The following describes two proteins that form a bound complex.

Sequence of the second protein:
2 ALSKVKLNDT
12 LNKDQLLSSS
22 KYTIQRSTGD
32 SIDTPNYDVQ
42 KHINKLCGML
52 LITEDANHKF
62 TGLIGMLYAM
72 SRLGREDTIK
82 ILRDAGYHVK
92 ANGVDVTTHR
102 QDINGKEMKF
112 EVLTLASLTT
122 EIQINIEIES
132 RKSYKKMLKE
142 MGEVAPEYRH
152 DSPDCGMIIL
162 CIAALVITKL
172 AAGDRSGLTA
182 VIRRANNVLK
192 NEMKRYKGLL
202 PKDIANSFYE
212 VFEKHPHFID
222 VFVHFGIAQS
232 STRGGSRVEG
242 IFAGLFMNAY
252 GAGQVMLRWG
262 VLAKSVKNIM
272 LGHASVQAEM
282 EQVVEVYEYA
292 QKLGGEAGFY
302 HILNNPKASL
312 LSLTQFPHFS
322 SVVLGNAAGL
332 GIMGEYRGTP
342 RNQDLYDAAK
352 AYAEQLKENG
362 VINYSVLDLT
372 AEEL

Sequence of the first protein:
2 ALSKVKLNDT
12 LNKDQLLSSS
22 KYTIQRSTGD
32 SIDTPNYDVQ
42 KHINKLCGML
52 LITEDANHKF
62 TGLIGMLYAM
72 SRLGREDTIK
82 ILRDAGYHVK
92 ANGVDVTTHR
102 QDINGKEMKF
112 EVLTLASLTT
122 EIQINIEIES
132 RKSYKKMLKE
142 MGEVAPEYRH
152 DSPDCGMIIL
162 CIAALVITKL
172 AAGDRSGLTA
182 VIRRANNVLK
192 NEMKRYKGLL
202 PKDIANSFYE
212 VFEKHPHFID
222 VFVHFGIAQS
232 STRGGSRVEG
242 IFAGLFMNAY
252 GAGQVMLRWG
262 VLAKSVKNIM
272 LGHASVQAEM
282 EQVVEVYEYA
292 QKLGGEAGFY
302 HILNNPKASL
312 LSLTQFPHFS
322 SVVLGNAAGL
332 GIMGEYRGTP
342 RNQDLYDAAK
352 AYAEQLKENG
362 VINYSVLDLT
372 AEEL

Contacts between the two chains:
Residue N364 in the first protein contacts residue T371 in the second protein (closest heavy-atom distance 3.6 Å).
Residue A279 in the first protein is in contact with residue S266 in the second protein (closest heavy-atom distance 3.4 Å).
Residue T24 in the first protein contacts residue L74 in the second protein (closest heavy-atom distance 3.5 Å).
Residue Q26 in the first protein interacts with residue Y38 in the second protein (closest heavy-atom distance 3.0 Å).
Residue D85 in the first protein is in contact with residue R234 in the second protein (closest heavy-atom distance 3.5 Å).
Residue Q16 in the first protein contacts residue G296 in the second protein (closest heavy-atom distance 2.8 Å).
Residue K22 in the first protein contacts residue H225 in the second protein (closest heavy-atom distance 3.5 Å).
Residue N13 in the first protein is in contact with residue G295 in the second protein (closest heavy-atom distance 3.5 Å).
Residue H225 in the first protein interacts with residue R234 in the second protein (closest heavy-atom distance 3.3 Å).
Residue K268 in the first protein is in contact with residue L368 in the second protein (closest heavy-atom distance 3.4 Å).
Residue T24 in the first protein is in contact with residue D78 in the second protein (closest heavy-atom distance 3.2 Å).
Residue R27 in the first protein interacts with residue T233 in the second protein (closest heavy-atom distance 2.7 Å).
Residue Q283 in the first protein interacts with residue S266 in the second protein (closest heavy-atom distance 3.6 Å).
Residue D31 in the first protein interacts with residue K42 in the second protein (closest heavy-atom distance 2.9 Å).
Residue D10 in the first protein is in contact with residue Y251 in the second protein (closest heavy-atom distance 3.5 Å).
Residue A86 in the first protein interacts with residue T233 in the second protein (closest heavy-atom distance 3.5 Å).
Residue L18 in the first protein is in contact with residue S232 in the second protein (closest heavy-atom distance 3.0 Å).
Residue K268 in the first protein is in contact with residue D369 in the second protein (closest heavy-atom distance 2.8 Å).
Residue V6 in the first protein is in contact with residue Y288 in the second protein (closest heavy-atom distance 3.5 Å).
Residue G30 in the first protein interacts with residue K42 in the second protein (closest heavy-atom distance 2.7 Å).
Residue Y23 in the first protein interacts with residue H225 in the second protein (closest heavy-atom distance 3.5 Å).
Residue D10 in the first protein is in contact with residue R259 in the second protein (closest heavy-atom distance 2.9 Å).
Residue N13 in the first protein is in contact with residue Y251 in the second protein (closest heavy-atom distance 3.2 Å).
Residue Q26 in the first protein interacts with residue R73 in the second protein (closest heavy-atom distance 3.0 Å).
Residue I270 in the first protein is in contact with residue I363 in the second protein (closest heavy-atom distance 3.5 Å).
Residue R27 in the first protein contacts residue G235 in the second protein (closest heavy-atom distance 2.8 Å).
Residue K5 in the first protein is in contact with residue Q292 in the second protein (closest heavy-atom distance 3.4 Å).
Residue H274 in the first protein contacts residue G361 in the second protein (closest heavy-atom distance 3.6 Å).
Residue D221 in the first protein contacts residue R234 in the second protein (closest heavy-atom distance 2.9 Å).
Residue R27 in the first protein is in contact with residue R73 in the second protein (closest heavy-atom distance 3.6 Å).
Residue N305 in the first protein is in contact with residue G236 in the second protein (closest heavy-atom distance 3.0 Å).
Residue Y23 in the first protein is in contact with residue I82 in the second protein (closest heavy-atom distance 3.6 Å).
Residue P307 in the first protein contacts residue T233 in the second protein (closest heavy-atom distance 3.3 Å).
Residue R27 in the first protein interacts with residue E240 in the second protein (closest heavy-atom distance 3.1 Å).
Residue K7 in the first protein contacts residue Y288 in the second protein (closest heavy-atom distance 3.5 Å).
Residue N305 in the first protein contacts residue S237 in the second protein (closest heavy-atom distance 3.5 Å).
Residue P307 in the first protein contacts residue A244 in the second protein (closest heavy-atom distance 3.6 Å).
Residue Y23 in the first protein interacts with residue D78 in the second protein (closest heavy-atom distance 3.5 Å).
Residue L18 in the first protein contacts residue S231 in the second protein (closest heavy-atom distance 3.5 Å).
Residue A2 in the first protein contacts residue V285 in the second protein (closest heavy-atom distance 3.5 Å).
Residue E282 in the first protein is in contact with residue K265 in the second protein (closest heavy-atom distance 2.8 Å).
Residue Y23 in the first protein interacts with residue D85 in the second protein (closest heavy-atom distance 2.8 Å).
Residue K5 in the first protein contacts residue E289 in the second protein (closest heavy-atom distance 3.4 Å).
Residue G273 in the first protein contacts residue N364 in the second protein (closest heavy-atom distance 3.1 Å).
Residue P307 in the first protein is in contact with residue S231 in the second protein (closest heavy-atom distance 3.2 Å).
Residue I25 in the first protein interacts with residue R73 in the second protein (closest heavy-atom distance 3.4 Å).
Residue N306 in the first protein interacts with residue R234 in the second protein (closest heavy-atom distance 2.8 Å).
Residue L3 in the first protein is in contact with residue K265 in the second protein (closest heavy-atom distance 3.4 Å).
Residue A86 in the first protein contacts residue R234 in the second protein (closest heavy-atom distance 3.5 Å).
Residue S28 in the first protein is in contact with residue Q41 in the second protein (closest heavy-atom distance 3.3 Å).
Residue E282 in the first protein interacts with residue S266 in the second protein (closest heavy-atom distance 3.6 Å).
Residue V6 in the first protein interacts with residue K265 in the second protein (closest heavy-atom distance 3.1 Å).
Residue N269 in the first protein contacts residue L368 in the second protein (closest heavy-atom distance 3.5 Å).
Residue I82 in the first protein contacts residue R234 in the second protein (closest heavy-atom distance 2.8 Å).
Residue L17 in the first protein interacts with residue G296 in the second protein (closest heavy-atom distance 3.3 Å).
Residue K7 in the first protein interacts with residue Q292 in the second protein (closest heavy-atom distance 3.0 Å).
Residue Q16 in the first protein is in contact with residue G295 in the second protein (closest heavy-atom distance 3.4 Å).
Residue Q26 in the first protein is in contact with residue Q41 in the second protein (closest heavy-atom distance 3.0 Å).
Residue S21 in the first protein contacts residue S232 in the second protein (closest heavy-atom distance 3.3 Å).
Residue N13 in the first protein is in contact with residue G296 in the second protein (closest heavy-atom distance 3.3 Å).